Sequence of protein 1:
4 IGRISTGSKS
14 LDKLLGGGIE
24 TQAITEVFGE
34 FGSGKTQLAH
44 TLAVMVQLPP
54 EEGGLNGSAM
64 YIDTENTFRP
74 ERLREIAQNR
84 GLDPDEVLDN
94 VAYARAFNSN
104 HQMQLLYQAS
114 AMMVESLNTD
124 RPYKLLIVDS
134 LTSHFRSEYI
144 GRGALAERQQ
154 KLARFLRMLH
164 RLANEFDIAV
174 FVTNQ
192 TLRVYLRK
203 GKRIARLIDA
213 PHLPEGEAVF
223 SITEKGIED

The following describes two proteins that form a bound complex.

Interface contacts:
Residue L91 in protein 1 is in contact with residue S36 in protein 2 (closest heavy-atom distance 3.4 Å).
Residue L165 in protein 1 interacts with residue F16 in protein 2 (closest heavy-atom distance 3.5 Å).
Residue V94 in protein 1 contacts residue T34 in protein 2 (closest heavy-atom distance 3.3 Å).
Residue Y64 in protein 1 contacts residue F32 in protein 2 (closest heavy-atom distance 4.3 Å).
Residue F71 in protein 1 contacts residue A35 in protein 2 (closest heavy-atom distance 3.7 Å).
Residue D92 in protein 1 contacts residue T34 in protein 2 (closest heavy-atom distance 3.7 Å).
Residue A97 in protein 1 interacts with residue G31 in protein 2 (closest heavy-atom distance 3.4 Å).
Residue Y110 in protein 1 contacts residue A12 in protein 2 (closest heavy-atom distance 3.3 Å).
Residue R164 in protein 1 is in contact with residue S17 in protein 2 (closest heavy-atom distance 4.7 Å).
Residue L108 in protein 1 interacts with residue G31 in protein 2 (closest heavy-atom distance 4.1 Å).
Residue Y96 in protein 1 is in contact with residue S33 in protein 2 (closest heavy-atom distance 2.7 Å).
Residue Y110 in protein 1 interacts with residue L9 in protein 2 (closest heavy-atom distance 3.9 Å).
Residue L108 in protein 1 contacts residue F32 in protein 2 (closest heavy-atom distance 3.6 Å).
Residue A97 in protein 1 interacts with residue F32 in protein 2 (closest heavy-atom distance 3.5 Å).
Residue A114 in protein 1 contacts residue L9 in protein 2 (closest heavy-atom distance 4.7 Å).
Residue R164 in protein 1 contacts residue F16 in protein 2 (closest heavy-atom distance 3.1 Å).
Residue M161 in protein 1 contacts residue F16 in protein 2 (closest heavy-atom distance 3.4 Å).
Residue Q111 in protein 1 contacts residue F32 in protein 2 (closest heavy-atom distance 4.4 Å).
Residue L91 in protein 1 contacts residue T34 in protein 2 (closest heavy-atom distance 4.1 Å).
Residue S113 in protein 1 contacts residue F16 in protein 2 (closest heavy-atom distance 3.1 Å).
Residue H104 in protein 1 is in contact with residue G31 in protein 2 (closest heavy-atom distance 4.6 Å).
Residue A95 in protein 1 is in contact with residue T34 in protein 2 (closest heavy-atom distance 4.3 Å).
Residue A114 in protein 1 is in contact with residue V4 in protein 2 (closest heavy-atom distance 3.6 Å).
Residue L91 in protein 1 is in contact with residue A35 in protein 2 (closest heavy-atom distance 3.3 Å).
Residue Q111 in protein 1 contacts residue L9 in protein 2 (closest heavy-atom distance 3.8 Å).
Residue S113 in protein 1 is in contact with residue L15 in protein 2 (closest heavy-atom distance 4.2 Å).
Residue P73 in protein 1 contacts residue A35 in protein 2 (closest heavy-atom distance 3.5 Å).
Residue A95 in protein 1 interacts with residue F32 in protein 2 (closest heavy-atom distance 3.9 Å).
Residue Q111 in protein 1 interacts with residue G31 in protein 2 (closest heavy-atom distance 3.4 Å).
Residue I65 in protein 1 contacts residue F32 in protein 2 (closest heavy-atom distance 4.0 Å).
Residue A95 in protein 1 interacts with residue L2 in protein 2 (closest heavy-atom distance 3.6 Å).
Residue F100 in protein 1 is in contact with residue S30 in protein 2 (closest heavy-atom distance 4.6 Å).
Residue E168 in protein 1 is in contact with residue F16 in protein 2 (closest heavy-atom distance 4.5 Å).
Residue S113 in protein 1 contacts residue A12 in protein 2 (closest heavy-atom distance 4.0 Å).
Residue D92 in protein 1 is in contact with residue S36 in protein 2 (closest heavy-atom distance 3.1 Å).
Residue Q111 in protein 1 contacts residue V4 in protein 2 (closest heavy-atom distance 3.9 Å).
Residue Y96 in protein 1 interacts with residue F32 in protein 2 (closest heavy-atom distance 3.3 Å).
Residue F169 in protein 1 is in contact with residue L15 in protein 2 (closest heavy-atom distance 4.2 Å).
Residue M115 in protein 1 interacts with residue V4 in protein 2 (closest heavy-atom distance 3.9 Å).
Residue Y96 in protein 1 contacts residue G31 in protein 2 (closest heavy-atom distance 4.2 Å).
Residue A114 in protein 1 is in contact with residue A8 in protein 2 (closest heavy-atom distance 4.1 Å).
Residue V94 in protein 1 contacts residue A35 in protein 2 (closest heavy-atom distance 2.8 Å).
Residue M63 in protein 1 contacts residue F32 in protein 2 (closest heavy-atom distance 4.3 Å).
Residue V94 in protein 1 is in contact with residue S33 in protein 2 (closest heavy-atom distance 4.1 Å).
Residue L108 in protein 1 contacts residue S30 in protein 2 (closest heavy-atom distance 3.6 Å).
Residue A114 in protein 1 is in contact with residue A12 in protein 2 (closest heavy-atom distance 4.4 Å).
Residue R164 in protein 1 interacts with residue D18 in protein 2 (closest heavy-atom distance 4.6 Å).
Residue Q111 in protein 1 interacts with residue S30 in protein 2 (closest heavy-atom distance 3.3 Å).
Residue M115 in protein 1 is in contact with residue F32 in protein 2 (closest heavy-atom distance 3.6 Å).
Residue Q111 in protein 1 contacts residue L2 in protein 2 (closest heavy-atom distance 4.7 Å).
Residue D88 in protein 1 contacts residue S36 in protein 2 (closest heavy-atom distance 4.3 Å).
Residue H104 in protein 1 contacts residue S30 in protein 2 (closest heavy-atom distance 2.8 Å).
Residue A112 in protein 1 is in contact with residue F32 in protein 2 (closest heavy-atom distance 4.1 Å).
Residue A95 in protein 1 interacts with residue S33 in protein 2 (closest heavy-atom distance 3.5 Å).
Residue Y110 in protein 1 is in contact with residue C13 in protein 2 (closest heavy-atom distance 3.8 Å).
Residue Y126 in protein 1 contacts residue L2 in protein 2 (closest heavy-atom distance 4.2 Å).
Residue F169 in protein 1 interacts with residue F16 in protein 2 (closest heavy-atom distance 4.0 Å).
Residue Y110 in protein 1 is in contact with residue F16 in protein 2 (closest heavy-atom distance 4.0 Å).
Residue M115 in protein 1 is in contact with residue L2 in protein 2 (closest heavy-atom distance 3.7 Å).
Residue L76 in protein 1 contacts residue A35 in protein 2 (closest heavy-atom distance 4.1 Å).

Sequence of protein 2:
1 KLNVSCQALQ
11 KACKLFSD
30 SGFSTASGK